Sequence of chain A:
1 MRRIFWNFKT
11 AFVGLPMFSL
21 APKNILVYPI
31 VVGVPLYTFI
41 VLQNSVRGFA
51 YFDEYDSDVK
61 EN

Sequence of chain B:
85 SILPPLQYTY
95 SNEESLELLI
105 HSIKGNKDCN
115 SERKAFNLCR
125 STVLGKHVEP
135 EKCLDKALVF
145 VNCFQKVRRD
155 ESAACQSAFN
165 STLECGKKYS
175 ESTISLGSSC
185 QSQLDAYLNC

This data describes a binding interaction between two proteins.

Interface contacts:
Residue R117 in chain B is in contact with residue D56 in chain A (closest heavy-atom distance 3.5 Å).
Residue L122 in chain B is in contact with residue V59 in chain A (closest heavy-atom distance 3.8 Å).
Residue L122 in chain B interacts with residue K60 in chain A (closest heavy-atom distance 4.0 Å).
Residue K118 in chain B interacts with residue D56 in chain A (closest heavy-atom distance 4.1 Å).
Residue K118 in chain B is in contact with residue V59 in chain A (closest heavy-atom distance 3.7 Å).
Residue L122 in chain B contacts residue N62 in chain A (closest heavy-atom distance 4.5 Å).
Residue N121 in chain B interacts with residue D56 in chain A (closest heavy-atom distance 3.0 Å).
Residue T126 in chain B interacts with residue E61 in chain A (closest heavy-atom distance 4.1 Å).
Residue L122 in chain B interacts with residue E61 in chain A (closest heavy-atom distance 3.7 Å).